Interface contacts:
Residue V68 in protein 1 is in contact with residue L9 in protein 2 (closest heavy-atom distance 3.6 Å).
Residue R79 in protein 1 is in contact with residue L11 in protein 2 (closest heavy-atom distance 4.0 Å).
Residue C11 in protein 1 contacts residue A5 in protein 2 (closest heavy-atom distance 3.4 Å).
Residue R79 in protein 1 contacts residue G12 in protein 2 (closest heavy-atom distance 3.3 Å).
Residue G56 in protein 1 is in contact with residue A1 in protein 2 (closest heavy-atom distance 3.2 Å).
Residue H27 in protein 1 interacts with residue N3 in protein 2 (closest heavy-atom distance 4.8 Å).
Residue Y25 in protein 1 interacts with residue A6 in protein 2 (closest heavy-atom distance 5.0 Å).
Residue F35 in protein 1 interacts with residue N3 in protein 2 (closest heavy-atom distance 4.0 Å).
Residue H27 in protein 1 interacts with residue A5 in protein 2 (closest heavy-atom distance 3.5 Å).
Residue N72 in protein 1 is in contact with residue T10 in protein 2 (closest heavy-atom distance 3.5 Å).
Residue G12 in protein 1 contacts residue A5 in protein 2 (closest heavy-atom distance 4.3 Å).
Residue G55 in protein 1 interacts with residue A1 in protein 2 (closest heavy-atom distance 3.5 Å).
Residue H71 in protein 1 interacts with residue L11 in protein 2 (closest heavy-atom distance 4.8 Å).
Residue M66 in protein 1 contacts residue I8 in protein 2 (closest heavy-atom distance 4.9 Å).
Residue C11 in protein 1 interacts with residue H4 in protein 2 (closest heavy-atom distance 4.1 Å).
Residue N72 in protein 1 interacts with residue I8 in protein 2 (closest heavy-atom distance 3.6 Å).
Residue G55 in protein 1 contacts residue G2 in protein 2 (closest heavy-atom distance 5.0 Å).
Residue G55 in protein 1 contacts residue N3 in protein 2 (closest heavy-atom distance 3.2 Å).
Residue F57 in protein 1 is in contact with residue H4 in protein 2 (closest heavy-atom distance 4.2 Å).
Residue M76 in protein 1 interacts with residue L11 in protein 2 (closest heavy-atom distance 3.5 Å).
Residue F57 in protein 1 contacts residue N3 in protein 2 (closest heavy-atom distance 3.2 Å).
Residue F57 in protein 1 is in contact with residue A5 in protein 2 (closest heavy-atom distance 3.7 Å).
Residue N72 in protein 1 contacts residue L11 in protein 2 (closest heavy-atom distance 3.4 Å).
Residue R64 in protein 1 interacts with residue I8 in protein 2 (closest heavy-atom distance 4.5 Å).
Residue G12 in protein 1 contacts residue A6 in protein 2 (closest heavy-atom distance 4.4 Å).
Residue N65 in protein 1 contacts residue G7 in protein 2 (closest heavy-atom distance 3.7 Å).
Residue N65 in protein 1 interacts with residue A6 in protein 2 (closest heavy-atom distance 3.1 Å).
Residue V68 in protein 1 contacts residue I8 in protein 2 (closest heavy-atom distance 3.5 Å).
Residue H27 in protein 1 is in contact with residue H4 in protein 2 (closest heavy-atom distance 3.2 Å).
Residue I75 in protein 1 contacts residue K13 in protein 2 (closest heavy-atom distance 4.5 Å).
Residue H71 in protein 1 is in contact with residue T10 in protein 2 (closest heavy-atom distance 3.9 Å).
Residue C11 in protein 1 interacts with residue A6 in protein 2 (closest heavy-atom distance 2.8 Å).
Residue N14 in protein 1 contacts residue I8 in protein 2 (closest heavy-atom distance 3.5 Å).
Residue G56 in protein 1 is in contact with residue N3 in protein 2 (closest heavy-atom distance 2.9 Å).
Residue D58 in protein 1 interacts with residue N3 in protein 2 (closest heavy-atom distance 4.8 Å).
Residue Q34 in protein 1 is in contact with residue N3 in protein 2 (closest heavy-atom distance 3.3 Å).
Residue V68 in protein 1 contacts residue T10 in protein 2 (closest heavy-atom distance 3.7 Å).
Residue N65 in protein 1 contacts residue I8 in protein 2 (closest heavy-atom distance 3.1 Å).
Residue R79 in protein 1 is in contact with residue K13 in protein 2 (closest heavy-atom distance 3.3 Å).
Residue I75 in protein 1 interacts with residue G12 in protein 2 (closest heavy-atom distance 4.9 Å).
Residue I75 in protein 1 is in contact with residue L11 in protein 2 (closest heavy-atom distance 3.8 Å).
Residue R64 in protein 1 is in contact with residue G7 in protein 2 (closest heavy-atom distance 3.8 Å).
Residue F54 in protein 1 is in contact with residue N3 in protein 2 (closest heavy-atom distance 3.1 Å).
Residue N72 in protein 1 interacts with residue L9 in protein 2 (closest heavy-atom distance 2.9 Å).
Residue A69 in protein 1 is in contact with residue I8 in protein 2 (closest heavy-atom distance 4.1 Å).
Residue G56 in protein 1 contacts residue G2 in protein 2 (closest heavy-atom distance 3.7 Å).
Residue Y25 in protein 1 is in contact with residue A5 in protein 2 (closest heavy-atom distance 2.9 Å).

This data describes a binding interaction between two proteins.

Sequence of protein 1:
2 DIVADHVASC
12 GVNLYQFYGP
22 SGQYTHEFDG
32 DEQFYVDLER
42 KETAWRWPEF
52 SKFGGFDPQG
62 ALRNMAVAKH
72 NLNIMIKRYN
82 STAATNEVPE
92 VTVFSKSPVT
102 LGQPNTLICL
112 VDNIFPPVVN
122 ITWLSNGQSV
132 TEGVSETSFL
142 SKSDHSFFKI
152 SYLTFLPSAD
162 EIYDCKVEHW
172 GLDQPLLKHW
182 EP

Sequence of protein 2:
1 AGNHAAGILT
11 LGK